Sequence of chain B:
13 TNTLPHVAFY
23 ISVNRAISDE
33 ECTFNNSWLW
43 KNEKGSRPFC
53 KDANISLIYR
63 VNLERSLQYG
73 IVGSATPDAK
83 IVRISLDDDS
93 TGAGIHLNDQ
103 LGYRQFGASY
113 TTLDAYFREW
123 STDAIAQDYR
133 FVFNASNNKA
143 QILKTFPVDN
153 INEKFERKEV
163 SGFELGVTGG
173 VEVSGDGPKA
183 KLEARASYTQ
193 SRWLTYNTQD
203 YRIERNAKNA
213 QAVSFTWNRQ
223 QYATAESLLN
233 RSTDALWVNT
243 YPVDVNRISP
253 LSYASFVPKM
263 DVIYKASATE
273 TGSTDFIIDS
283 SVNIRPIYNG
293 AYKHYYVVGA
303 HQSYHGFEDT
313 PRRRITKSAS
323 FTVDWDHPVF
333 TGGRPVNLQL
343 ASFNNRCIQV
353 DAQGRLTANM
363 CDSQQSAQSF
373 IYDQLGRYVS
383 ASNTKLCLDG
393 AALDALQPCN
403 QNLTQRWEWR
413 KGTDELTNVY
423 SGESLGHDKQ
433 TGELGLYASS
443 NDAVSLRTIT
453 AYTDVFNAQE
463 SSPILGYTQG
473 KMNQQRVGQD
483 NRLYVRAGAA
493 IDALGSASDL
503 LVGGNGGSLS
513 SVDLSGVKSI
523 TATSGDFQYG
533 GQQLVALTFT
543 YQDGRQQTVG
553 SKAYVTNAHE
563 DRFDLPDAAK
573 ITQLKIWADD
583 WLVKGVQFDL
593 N

This data describes a binding interaction between two proteins.

Residue-level contacts at the interface:
Residue A77 in chain A contacts residue A20 in chain B (closest heavy-atom distance 3.3 Å).
Residue Q143 in chain A is in contact with residue N26 in chain B (closest heavy-atom distance 2.9 Å).
Residue I144 in chain A contacts residue G94 in chain B (closest heavy-atom distance 3.2 Å).
Residue K146 in chain A is in contact with residue D90 in chain B (closest heavy-atom distance 3.1 Å).
Residue N404 in chain A contacts residue N347 in chain B (closest heavy-atom distance 3.1 Å).
Residue G171 in chain A contacts residue E185 in chain B (closest heavy-atom distance 3.3 Å).
Residue N154 in chain A is in contact with residue D202 in chain B (closest heavy-atom distance 3.3 Å).
Residue E161 in chain A interacts with residue L196 in chain B (closest heavy-atom distance 2.7 Å).
Residue R159 in chain A contacts residue T197 in chain B (closest heavy-atom distance 3.2 Å).
Residue N404 in chain A contacts residue N346 in chain B (closest heavy-atom distance 3.2 Å).
Residue L167 in chain A is in contact with residue Y190 in chain B (closest heavy-atom distance 2.6 Å).
Residue N152 in chain A is in contact with residue S257 in chain B (closest heavy-atom distance 3.1 Å).
Residue R207 in chain A contacts residue S257 in chain B (closest heavy-atom distance 2.7 Å).
Residue R159 in chain A is in contact with residue Q223 in chain B (closest heavy-atom distance 2.4 Å).
Residue A212 in chain A is in contact with residue S58 in chain B (closest heavy-atom distance 3.3 Å).
Residue D151 in chain A interacts with residue S257 in chain B (closest heavy-atom distance 3.2 Å).
Residue A209 in chain A contacts residue A256 in chain B (closest heavy-atom distance 3.1 Å).
Residue P79 in chain A contacts residue Y22 in chain B (closest heavy-atom distance 3.3 Å).
Residue V74 in chain A is in contact with residue R336 in chain B (closest heavy-atom distance 3.0 Å).
Residue S163 in chain A contacts residue R194 in chain B (closest heavy-atom distance 2.7 Å).
Residue L145 in chain A is in contact with residue T93 in chain B (closest heavy-atom distance 2.9 Å).
Residue F165 in chain A is in contact with residue Q192 in chain B (closest heavy-atom distance 2.8 Å).
Residue Y422 in chain A interacts with residue R449 in chain B (closest heavy-atom distance 3.3 Å).
Residue F157 in chain A interacts with residue N199 in chain B (closest heavy-atom distance 3.1 Å).
Residue E155 in chain A interacts with residue D202 in chain B (closest heavy-atom distance 3.1 Å).
Residue K160 in chain A contacts residue L196 in chain B (closest heavy-atom distance 3.3 Å).
Residue G168 in chain A contacts residue A188 in chain B (closest heavy-atom distance 3.2 Å).
Residue E174 in chain A interacts with residue A182 in chain B (closest heavy-atom distance 3.3 Å).
Residue R207 in chain A is in contact with residue A95 in chain B (closest heavy-atom distance 2.8 Å).
Residue L167 in chain A contacts residue S189 in chain B (closest heavy-atom distance 3.2 Å).
Residue Y422 in chain A interacts with residue S344 in chain B (closest heavy-atom distance 2.9 Å).
Residue V421 in chain A contacts residue R449 in chain B (closest heavy-atom distance 3.0 Å).
Residue Q143 in chain A is in contact with residue S24 in chain B (closest heavy-atom distance 2.9 Å).
Residue V162 in chain A interacts with residue R194 in chain B (closest heavy-atom distance 3.3 Å).
Residue N154 in chain A contacts residue Y203 in chain B (closest heavy-atom distance 2.8 Å).
Residue R159 in chain A is in contact with residue Y198 in chain B (closest heavy-atom distance 2.8 Å).
Residue N208 in chain A contacts residue H98 in chain B (closest heavy-atom distance 3.1 Å).
Residue A77 in chain A contacts residue N64 in chain B (closest heavy-atom distance 3.0 Å).
Residue E166 in chain A is in contact with residue Y190 in chain B (closest heavy-atom distance 3.1 Å).
Residue V175 in chain A is in contact with residue A182 in chain B (closest heavy-atom distance 2.8 Å).
Residue G75 in chain A contacts residue H18 in chain B (closest heavy-atom distance 2.7 Å).
Residue S163 in chain A interacts with residue S193 in chain B (closest heavy-atom distance 3.1 Å).
Residue G164 in chain A interacts with residue Q192 in chain B (closest heavy-atom distance 3.0 Å).
Residue E161 in chain A is in contact with residue Y198 in chain B (closest heavy-atom distance 2.8 Å).
Residue F157 in chain A is in contact with residue T200 in chain B (closest heavy-atom distance 2.7 Å).
Residue D151 in chain A is in contact with residue V259 in chain B (closest heavy-atom distance 2.8 Å).
Residue V173 in chain A contacts residue L184 in chain B (closest heavy-atom distance 2.9 Å).
Residue K160 in chain A is in contact with residue T197 in chain B (closest heavy-atom distance 3.0 Å).
Residue L405 in chain A is in contact with residue Q341 in chain B (closest heavy-atom distance 3.2 Å).
Residue A209 in chain A interacts with residue A95 in chain B (closest heavy-atom distance 3.2 Å).
Residue R408 in chain A is in contact with residue Q341 in chain B (closest heavy-atom distance 3.1 Å).
Residue L405 in chain A contacts residue N346 in chain B (closest heavy-atom distance 2.8 Å).
Residue G171 in chain A interacts with residue A186 in chain B (closest heavy-atom distance 2.6 Å).
Residue T170 in chain A is in contact with residue A186 in chain B (closest heavy-atom distance 3.1 Å).
Residue V169 in chain A interacts with residue A188 in chain B (closest heavy-atom distance 2.9 Å).
Residue T406 in chain A is in contact with residue N346 in chain B (closest heavy-atom distance 2.8 Å).
Residue Q403 in chain A interacts with residue Q341 in chain B (closest heavy-atom distance 3.2 Å).
Residue L145 in chain A contacts residue G94 in chain B (closest heavy-atom distance 2.8 Å).
Residue F165 in chain A interacts with residue T191 in chain B (closest heavy-atom distance 3.3 Å).
Residue A209 in chain A contacts residue H98 in chain B (closest heavy-atom distance 3.0 Å).

Sequence of chain A:
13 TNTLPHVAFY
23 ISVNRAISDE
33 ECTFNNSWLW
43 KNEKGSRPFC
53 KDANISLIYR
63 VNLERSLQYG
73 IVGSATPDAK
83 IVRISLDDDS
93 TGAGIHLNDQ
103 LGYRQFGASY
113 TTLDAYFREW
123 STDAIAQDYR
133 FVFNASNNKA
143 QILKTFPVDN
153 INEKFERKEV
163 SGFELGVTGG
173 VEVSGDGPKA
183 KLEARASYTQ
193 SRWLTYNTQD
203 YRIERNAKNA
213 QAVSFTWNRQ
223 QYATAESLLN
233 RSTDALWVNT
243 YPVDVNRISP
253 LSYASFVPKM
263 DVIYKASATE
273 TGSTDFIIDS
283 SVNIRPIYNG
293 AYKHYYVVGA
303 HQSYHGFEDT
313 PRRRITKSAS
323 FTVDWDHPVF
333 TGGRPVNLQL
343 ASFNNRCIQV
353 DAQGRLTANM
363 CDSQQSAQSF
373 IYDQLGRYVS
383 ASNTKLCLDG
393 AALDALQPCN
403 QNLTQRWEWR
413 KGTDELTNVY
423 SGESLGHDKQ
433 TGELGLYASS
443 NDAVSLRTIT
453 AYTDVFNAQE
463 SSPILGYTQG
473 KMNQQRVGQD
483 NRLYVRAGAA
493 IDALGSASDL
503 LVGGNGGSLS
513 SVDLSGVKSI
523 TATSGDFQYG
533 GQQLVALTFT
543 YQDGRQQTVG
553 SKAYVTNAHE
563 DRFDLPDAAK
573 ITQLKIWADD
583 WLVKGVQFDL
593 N